Sequence of chain A:
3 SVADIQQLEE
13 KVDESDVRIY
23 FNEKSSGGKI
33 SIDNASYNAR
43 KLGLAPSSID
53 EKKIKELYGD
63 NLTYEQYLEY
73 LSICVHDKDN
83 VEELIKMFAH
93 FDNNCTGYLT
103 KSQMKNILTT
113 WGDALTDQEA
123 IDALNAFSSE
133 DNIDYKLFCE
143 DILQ

These two protein chains interact to form a complex.

Interface contacts:
Residue E121 in chain A interacts with residue M13 in chain B (closest heavy-atom distance 3.6 Å).
Residue L46 in chain A contacts residue K11 in chain B (closest heavy-atom distance 3.4 Å).
Residue G114 in chain A is in contact with residue M3 in chain B (closest heavy-atom distance 4.0 Å).
Residue L110 in chain A interacts with residue V5 in chain B (closest heavy-atom distance 3.8 Å).
Residue F90 in chain A is in contact with residue V5 in chain B (closest heavy-atom distance 4.0 Å).
Residue F140 in chain A interacts with residue V5 in chain B (closest heavy-atom distance 4.4 Å).
Residue R42 in chain A is in contact with residue K11 in chain B (closest heavy-atom distance 3.7 Å).
Residue M89 in chain A is in contact with residue L2 in chain B (closest heavy-atom distance 3.8 Å).
Residue L117 in chain A is in contact with residue I9 in chain B (closest heavy-atom distance 4.0 Å).
Residue Q146 in chain A contacts residue K11 in chain B (closest heavy-atom distance 3.2 Å).
Residue M89 in chain A contacts residue V5 in chain B (closest heavy-atom distance 3.7 Å).
Residue A116 in chain A is in contact with residue R10 in chain B (closest heavy-atom distance 3.1 Å).
Residue L117 in chain A interacts with residue Q6 in chain B (closest heavy-atom distance 4.3 Å).
Residue R42 in chain A contacts residue V14 in chain B (closest heavy-atom distance 3.8 Å).
Residue D115 in chain A interacts with residue Q6 in chain B (closest heavy-atom distance 2.8 Å).
Residue W113 in chain A is in contact with residue L2 in chain B (closest heavy-atom distance 3.6 Å).
Residue D115 in chain A interacts with residue R10 in chain B (closest heavy-atom distance 3.1 Å).
Residue A47 in chain A contacts residue K11 in chain B (closest heavy-atom distance 4.3 Å).
Residue I51 in chain A interacts with residue M3 in chain B (closest heavy-atom distance 3.6 Å).
Residue H78 in chain A interacts with residue R4 in chain B (closest heavy-atom distance 3.1 Å).
Residue G114 in chain A is in contact with residue Q6 in chain B (closest heavy-atom distance 3.6 Å).
Residue I144 in chain A is in contact with residue H8 in chain B (closest heavy-atom distance 3.6 Å).
Residue F140 in chain A interacts with residue I9 in chain B (closest heavy-atom distance 3.8 Å).
Residue A47 in chain A interacts with residue R4 in chain B (closest heavy-atom distance 2.9 Å).
Residue A47 in chain A is in contact with residue H8 in chain B (closest heavy-atom distance 3.7 Å).
Residue I144 in chain A contacts residue I9 in chain B (closest heavy-atom distance 4.3 Å).
Residue L117 in chain A contacts residue R10 in chain B (closest heavy-atom distance 3.4 Å).
Residue D115 in chain A interacts with residue M3 in chain B (closest heavy-atom distance 3.0 Å).
Residue L145 in chain A is in contact with residue H8 in chain B (closest heavy-atom distance 3.4 Å).
Residue S50 in chain A interacts with residue M3 in chain B (closest heavy-atom distance 3.2 Å).
Residue Q146 in chain A is in contact with residue R12 in chain B (closest heavy-atom distance 3.1 Å).
Residue A116 in chain A contacts residue Q6 in chain B (closest heavy-atom distance 3.7 Å).
Residue S49 in chain A interacts with residue M3 in chain B (closest heavy-atom distance 3.5 Å).
Residue K43 in chain A is in contact with residue V14 in chain B (closest heavy-atom distance 3.4 Å).
Residue G114 in chain A interacts with residue L2 in chain B (closest heavy-atom distance 4.0 Å).
Residue E121 in chain A contacts residue R10 in chain B (closest heavy-atom distance 4.3 Å).
Residue L145 in chain A contacts residue K11 in chain B (closest heavy-atom distance 3.3 Å).
Residue D81 in chain A interacts with residue H8 in chain B (closest heavy-atom distance 2.8 Å).
Residue L117 in chain A interacts with residue M13 in chain B (closest heavy-atom distance 3.9 Å).
Residue L110 in chain A interacts with residue Q6 in chain B (closest heavy-atom distance 3.0 Å).
Residue D52 in chain A is in contact with residue R4 in chain B (closest heavy-atom distance 4.3 Å).
Residue I109 in chain A is in contact with residue L2 in chain B (closest heavy-atom distance 3.9 Å).
Residue L110 in chain A interacts with residue L2 in chain B (closest heavy-atom distance 4.1 Å).
Residue L86 in chain A contacts residue V5 in chain B (closest heavy-atom distance 3.9 Å).
Residue L110 in chain A interacts with residue I9 in chain B (closest heavy-atom distance 3.7 Å).
Residue G45 in chain A interacts with residue K11 in chain B (closest heavy-atom distance 3.5 Å).
Residue W113 in chain A contacts residue Q6 in chain B (closest heavy-atom distance 2.8 Å).
Residue Y39 in chain A contacts residue V14 in chain B (closest heavy-atom distance 3.4 Å).
Residue I144 in chain A is in contact with residue K11 in chain B (closest heavy-atom distance 3.0 Å).
Residue A125 in chain A interacts with residue I9 in chain B (closest heavy-atom distance 3.5 Å).
Residue I144 in chain A interacts with residue V5 in chain B (closest heavy-atom distance 3.7 Å).
Residue I144 in chain A interacts with residue R12 in chain B (closest heavy-atom distance 3.8 Å).
Residue D143 in chain A interacts with residue R12 in chain B (closest heavy-atom distance 2.6 Å).
Residue L86 in chain A contacts residue R4 in chain B (closest heavy-atom distance 3.7 Å).
Residue D81 in chain A interacts with residue R4 in chain B (closest heavy-atom distance 2.9 Å).
Residue A47 in chain A interacts with residue A7 in chain B (closest heavy-atom distance 3.5 Å).
Residue S49 in chain A interacts with residue R4 in chain B (closest heavy-atom distance 3.9 Å).
Residue R42 in chain A interacts with residue R10 in chain B (closest heavy-atom distance 3.6 Å).
Residue S49 in chain A is in contact with residue A7 in chain B (closest heavy-atom distance 4.3 Å).
Residue P48 in chain A interacts with residue A7 in chain B (closest heavy-atom distance 3.4 Å).

Sequence of chain B:
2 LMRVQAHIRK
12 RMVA